Sequence of the second protein:
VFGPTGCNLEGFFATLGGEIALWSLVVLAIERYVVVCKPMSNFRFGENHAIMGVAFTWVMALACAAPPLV

Interface contacts:
Residue R128 in the first protein is in contact with residue V257 in the second protein (closest heavy-atom distance 4.8 Å).
Residue H133 in the first protein contacts residue L265 in the second protein (closest heavy-atom distance 3.9 Å).
Residue R135 in the first protein is in contact with residue M263 in the second protein (closest heavy-atom distance 4.9 Å).
Residue R128 in the first protein contacts residue F259 in the second protein (closest heavy-atom distance 3.4 Å).
Residue N137 in the first protein is in contact with residue F259 in the second protein (closest heavy-atom distance 4.7 Å).
Residue I136 in the first protein interacts with residue F259 in the second protein (closest heavy-atom distance 3.3 Å).
Residue H133 in the first protein is in contact with residue M263 in the second protein (closest heavy-atom distance 4.5 Å).

Sequence of the first protein:
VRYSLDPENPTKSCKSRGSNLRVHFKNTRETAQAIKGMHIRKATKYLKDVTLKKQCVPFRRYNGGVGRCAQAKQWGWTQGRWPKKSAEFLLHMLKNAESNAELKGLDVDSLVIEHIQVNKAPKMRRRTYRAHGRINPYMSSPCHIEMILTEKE

The following describes two proteins that form a bound complex.